Interface contacts:
Residue P108 in protein 2 is in contact with residue L12 in protein 1 (closest heavy-atom distance 3.8 Å).
Residue Y112 in protein 2 is in contact with residue L12 in protein 1 (closest heavy-atom distance 3.4 Å).
Residue H67 in protein 2 interacts with residue W9 in protein 1 (closest heavy-atom distance 4.5 Å).
Residue M66 in protein 2 is in contact with residue W9 in protein 1 (closest heavy-atom distance 2.8 Å).
Residue Q84 in protein 2 contacts residue F5 in protein 1 (closest heavy-atom distance 2.9 Å).
Residue G70 in protein 2 interacts with residue F5 in protein 1 (closest heavy-atom distance 3.4 Å).
Residue V105 in protein 2 is in contact with residue W9 in protein 1 (closest heavy-atom distance 3.9 Å).
Residue Y79 in protein 2 is in contact with residue F5 in protein 1 (closest heavy-atom distance 3.6 Å).
Residue L69 in protein 2 interacts with residue W9 in protein 1 (closest heavy-atom distance 4.0 Å).
Residue Q84 in protein 2 is in contact with residue T4 in protein 1 (closest heavy-atom distance 3.3 Å).
Residue V87 in protein 2 interacts with residue F5 in protein 1 (closest heavy-atom distance 3.9 Å).
Residue I73 in protein 2 interacts with residue F5 in protein 1 (closest heavy-atom distance 3.3 Å).
Residue H85 in protein 2 contacts residue Y8 in protein 1 (closest heavy-atom distance 3.5 Å).
Residue M66 in protein 2 interacts with residue L12 in protein 1 (closest heavy-atom distance 3.6 Å).
Residue L111 in protein 2 is in contact with residue L12 in protein 1 (closest heavy-atom distance 3.9 Å).
Residue M66 in protein 2 contacts residue A16 in protein 1 (closest heavy-atom distance 4.2 Å).
Residue Q84 in protein 2 is in contact with residue L3 in protein 1 (closest heavy-atom distance 3.6 Å).
Residue F103 in protein 2 interacts with residue W9 in protein 1 (closest heavy-atom distance 4.1 Å).
Residue V105 in protein 2 is in contact with residue L12 in protein 1 (closest heavy-atom distance 3.9 Å).
Residue G70 in protein 2 is in contact with residue W9 in protein 1 (closest heavy-atom distance 3.3 Å).
Residue K106 in protein 2 interacts with residue Y8 in protein 1 (closest heavy-atom distance 3.9 Å).
Residue K63 in protein 2 interacts with residue A16 in protein 1 (closest heavy-atom distance 3.8 Å).
Residue L111 in protein 2 contacts residue W9 in protein 1 (closest heavy-atom distance 3.6 Å).
Residue M74 in protein 2 contacts residue F5 in protein 1 (closest heavy-atom distance 3.9 Å).
Residue V62 in protein 2 contacts residue A16 in protein 1 (closest heavy-atom distance 4.5 Å).
Residue V105 in protein 2 contacts residue Y8 in protein 1 (closest heavy-atom distance 3.6 Å).
Residue K63 in protein 2 contacts residue S14 in protein 1 (closest heavy-atom distance 4.5 Å).
Residue Q84 in protein 2 is in contact with residue Y8 in protein 1 (closest heavy-atom distance 3.7 Å).
Residue V105 in protein 2 contacts residue F5 in protein 1 (closest heavy-atom distance 4.0 Å).
Residue Y112 in protein 2 interacts with residue A15 in protein 1 (closest heavy-atom distance 4.9 Å).
Residue I73 in protein 2 interacts with residue W9 in protein 1 (closest heavy-atom distance 3.7 Å).

Sequence of protein 1:
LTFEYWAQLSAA

Sequence of protein 2:
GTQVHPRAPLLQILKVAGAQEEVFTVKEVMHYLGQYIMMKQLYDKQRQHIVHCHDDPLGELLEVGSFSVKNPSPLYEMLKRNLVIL

This data describes a binding interaction between two proteins.